Sequence of protein 2:
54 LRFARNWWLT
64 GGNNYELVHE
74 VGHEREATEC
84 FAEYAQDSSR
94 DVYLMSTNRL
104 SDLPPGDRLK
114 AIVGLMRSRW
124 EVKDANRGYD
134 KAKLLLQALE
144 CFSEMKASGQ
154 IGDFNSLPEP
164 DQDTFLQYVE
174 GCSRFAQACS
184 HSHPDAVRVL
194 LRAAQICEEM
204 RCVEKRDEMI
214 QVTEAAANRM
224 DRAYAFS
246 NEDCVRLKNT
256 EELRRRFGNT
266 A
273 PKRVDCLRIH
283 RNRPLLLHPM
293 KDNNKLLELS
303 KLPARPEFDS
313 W

These two protein chains interact to form a complex.

Residue-level contacts at the interface:
Residue W61 in protein 2 is in contact with residue I46 in protein 1 (closest heavy-atom distance 5.0 Å).

Sequence of protein 1:
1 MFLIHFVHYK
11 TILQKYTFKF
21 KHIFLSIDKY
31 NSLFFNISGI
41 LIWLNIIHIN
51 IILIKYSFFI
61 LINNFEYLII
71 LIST